These two protein chains interact to form a complex.

Sequence of protein 1:
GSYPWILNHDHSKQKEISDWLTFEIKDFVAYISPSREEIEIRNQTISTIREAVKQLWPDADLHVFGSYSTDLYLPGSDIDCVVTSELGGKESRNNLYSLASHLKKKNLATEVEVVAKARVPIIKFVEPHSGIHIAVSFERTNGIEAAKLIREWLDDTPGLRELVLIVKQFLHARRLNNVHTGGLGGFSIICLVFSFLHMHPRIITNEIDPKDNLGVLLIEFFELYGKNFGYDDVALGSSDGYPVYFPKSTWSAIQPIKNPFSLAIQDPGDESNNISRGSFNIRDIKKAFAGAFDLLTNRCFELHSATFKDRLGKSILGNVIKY

Residue-level contacts at the interface:
Residue E207 in protein 1 is in contact with residue L30 in protein 2 (closest heavy-atom distance 3.6 Å).
Residue F301 in protein 1 interacts with residue R20 in protein 2 (closest heavy-atom distance 3.4 Å).
Residue K286 in protein 1 contacts residue S68 in protein 2 (closest heavy-atom distance 2.9 Å).
Residue T205 in protein 1 is in contact with residue N82 in protein 2 (closest heavy-atom distance 3.5 Å).
Residue G230 in protein 1 interacts with residue S67 in protein 2 (closest heavy-atom distance 3.1 Å).
Residue N228 in protein 1 contacts residue R66 in protein 2 (closest heavy-atom distance 3.3 Å).
Residue Y245 in protein 1 contacts residue C49 in protein 2 (closest heavy-atom distance 3.2 Å).
Residue R202 in protein 1 contacts residue Y28 in protein 2 (closest heavy-atom distance 3.5 Å).
Residue Y245 in protein 1 contacts residue G53 in protein 2 (closest heavy-atom distance 3.2 Å).
Residue K227 in protein 1 contacts residue S68 in protein 2 (closest heavy-atom distance 2.9 Å).
Residue I208 in protein 1 contacts residue Y28 in protein 2 (closest heavy-atom distance 3.4 Å).
Residue G230 in protein 1 contacts residue Y50 in protein 2 (closest heavy-atom distance 2.8 Å).
Residue E207 in protein 1 is in contact with residue V31 in protein 2 (closest heavy-atom distance 3.2 Å).
Residue D209 in protein 1 interacts with residue V31 in protein 2 (closest heavy-atom distance 3.7 Å).
Residue N228 in protein 1 interacts with residue Y50 in protein 2 (closest heavy-atom distance 3.0 Å).
Residue V234 in protein 1 is in contact with residue Y50 in protein 2 (closest heavy-atom distance 3.0 Å).
Residue E220 in protein 1 contacts residue A77 in protein 2 (closest heavy-atom distance 3.7 Å).
Residue P247 in protein 1 contacts residue G53 in protein 2 (closest heavy-atom distance 3.5 Å).
Residue V234 in protein 1 contacts residue N51 in protein 2 (closest heavy-atom distance 3.6 Å).
Residue D212 in protein 1 contacts residue I29 in protein 2 (closest heavy-atom distance 3.6 Å).
Residue F246 in protein 1 interacts with residue G53 in protein 2 (closest heavy-atom distance 3.5 Å).
Residue D19 in protein 1 is in contact with residue I29 in protein 2 (closest heavy-atom distance 3.8 Å).
Residue R202 in protein 1 interacts with residue L83 in protein 2 (closest heavy-atom distance 3.1 Å).
Residue F196 in protein 1 contacts residue F78 in protein 2 (closest heavy-atom distance 3.7 Å).
Residue N213 in protein 1 interacts with residue Y28 in protein 2 (closest heavy-atom distance 3.4 Å).
Residue T297 in protein 1 contacts residue W25 in protein 2 (closest heavy-atom distance 3.7 Å).
Residue P201 in protein 1 is in contact with residue L83 in protein 2 (closest heavy-atom distance 3.6 Å).
Residue Y245 in protein 1 contacts residue Y50 in protein 2 (closest heavy-atom distance 3.8 Å).
Residue V216 in protein 1 contacts residue W25 in protein 2 (closest heavy-atom distance 3.0 Å).
Residue R283 in protein 1 contacts residue R69 in protein 2 (closest heavy-atom distance 3.0 Å).
Residue P201 in protein 1 is in contact with residue A77 in protein 2 (closest heavy-atom distance 3.4 Å).
Residue N228 in protein 1 contacts residue S76 in protein 2 (closest heavy-atom distance 2.4 Å).
Residue I219 in protein 1 is in contact with residue W25 in protein 2 (closest heavy-atom distance 3.4 Å).
Residue V216 in protein 1 is in contact with residue A27 in protein 2 (closest heavy-atom distance 3.1 Å).
Residue E223 in protein 1 interacts with residue R26 in protein 2 (closest heavy-atom distance 2.5 Å).
Residue V244 in protein 1 interacts with residue Y48 in protein 2 (closest heavy-atom distance 3.1 Å).
Residue E220 in protein 1 is in contact with residue R26 in protein 2 (closest heavy-atom distance 3.3 Å).
Residue F301 in protein 1 is in contact with residue I24 in protein 2 (closest heavy-atom distance 3.7 Å).
Residue D233 in protein 1 interacts with residue S67 in protein 2 (closest heavy-atom distance 3.0 Å).
Residue Y245 in protein 1 contacts residue Y48 in protein 2 (closest heavy-atom distance 3.4 Å).
Residue K227 in protein 1 contacts residue V70 in protein 2 (closest heavy-atom distance 3.7 Å).
Residue E207 in protein 1 interacts with residue N82 in protein 2 (closest heavy-atom distance 2.9 Å).
Residue P201 in protein 1 is in contact with residue F58 in protein 2 (closest heavy-atom distance 3.7 Å).
Residue D209 in protein 1 contacts residue I29 in protein 2 (closest heavy-atom distance 3.1 Å).
Residue E220 in protein 1 contacts residue Y28 in protein 2 (closest heavy-atom distance 2.5 Å).
Residue S18 in protein 1 is in contact with residue A27 in protein 2 (closest heavy-atom distance 3.7 Å).
Residue N228 in protein 1 contacts residue N72 in protein 2 (closest heavy-atom distance 3.4 Å).
Residue R202 in protein 1 interacts with residue N82 in protein 2 (closest heavy-atom distance 2.6 Å).
Residue L224 in protein 1 is in contact with residue Y50 in protein 2 (closest heavy-atom distance 3.7 Å).
Residue M199 in protein 1 interacts with residue F78 in protein 2 (closest heavy-atom distance 3.0 Å).
Residue I208 in protein 1 is in contact with residue I29 in protein 2 (closest heavy-atom distance 3.7 Å).
Residue N298 in protein 1 interacts with residue R20 in protein 2 (closest heavy-atom distance 3.2 Å).
Residue E223 in protein 1 contacts residue A77 in protein 2 (closest heavy-atom distance 3.4 Å).
Residue D232 in protein 1 interacts with residue S67 in protein 2 (closest heavy-atom distance 3.7 Å).
Residue F301 in protein 1 interacts with residue C21 in protein 2 (closest heavy-atom distance 3.6 Å).
Residue M199 in protein 1 contacts residue Y48 in protein 2 (closest heavy-atom distance 3.4 Å).
Residue E223 in protein 1 interacts with residue S76 in protein 2 (closest heavy-atom distance 3.6 Å).
Residue V234 in protein 1 is in contact with residue G53 in protein 2 (closest heavy-atom distance 3.8 Å).
Residue S18 in protein 1 interacts with residue W25 in protein 2 (closest heavy-atom distance 3.5 Å).
Residue N213 in protein 1 is in contact with residue I29 in protein 2 (closest heavy-atom distance 2.6 Å).

Sequence of protein 2:
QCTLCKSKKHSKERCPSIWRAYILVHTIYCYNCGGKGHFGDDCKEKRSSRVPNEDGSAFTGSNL